Sequence of the second protein:
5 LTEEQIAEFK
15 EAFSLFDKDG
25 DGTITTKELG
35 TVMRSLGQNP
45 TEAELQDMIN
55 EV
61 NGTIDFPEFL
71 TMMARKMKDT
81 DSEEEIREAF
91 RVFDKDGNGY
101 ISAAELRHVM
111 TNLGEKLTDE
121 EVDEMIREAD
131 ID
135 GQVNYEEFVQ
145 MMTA

Contacts between the two chains:
Residue F3604 in the first protein interacts with residue F142 in the second protein (closest heavy-atom distance 3.9 Å).
Residue R3596 in the first protein is in contact with residue E121 in the second protein (closest heavy-atom distance 4.1 Å).
Residue I1993 in the first protein is in contact with residue L113 in the second protein (closest heavy-atom distance 3.4 Å).
Residue C3603 in the first protein is in contact with residue N112 in the second protein (closest heavy-atom distance 3.7 Å).
Residue M3820 in the first protein interacts with residue E115 in the second protein (closest heavy-atom distance 3.2 Å).
Residue I1993 in the first protein is in contact with residue T111 in the second protein (closest heavy-atom distance 3.3 Å).
Residue R3616 in the first protein is in contact with residue E7 in the second protein (closest heavy-atom distance 3.6 Å).
Residue M1949 in the first protein is in contact with residue R91 in the second protein (closest heavy-atom distance 3.3 Å).
Residue E1986 in the first protein interacts with residue H108 in the second protein (closest heavy-atom distance 3.1 Å).
Residue Y2203 in the first protein is in contact with residue P67 in the second protein (closest heavy-atom distance 3.4 Å).
Residue P3613 in the first protein contacts residue E7 in the second protein (closest heavy-atom distance 3.5 Å).
Residue R3596 in the first protein interacts with residue E115 in the second protein (closest heavy-atom distance 3.2 Å).
Residue M1949 in the first protein is in contact with residue K95 in the second protein (closest heavy-atom distance 3.3 Å).
Residue Q1996 in the first protein contacts residue L113 in the second protein (closest heavy-atom distance 4.1 Å).
Residue N2110 in the first protein interacts with residue E7 in the second protein (closest heavy-atom distance 3.5 Å).
Residue R3598 in the first protein is in contact with residue A148 in the second protein (closest heavy-atom distance 3.5 Å).
Residue C1989 in the first protein interacts with residue H108 in the second protein (closest heavy-atom distance 3.7 Å).
Residue F3604 in the first protein is in contact with residue A89 in the second protein (closest heavy-atom distance 3.3 Å).
Residue F3604 in the first protein interacts with residue M110 in the second protein (closest heavy-atom distance 3.7 Å).
Residue C1989 in the first protein interacts with residue E105 in the second protein (closest heavy-atom distance 3.2 Å).
Residue V3601 in the first protein interacts with residue M146 in the second protein (closest heavy-atom distance 3.6 Å).
Residue V3600 in the first protein contacts residue M125 in the second protein (closest heavy-atom distance 4.1 Å).
Residue E1992 in the first protein contacts residue F93 in the second protein (closest heavy-atom distance 3.2 Å).
Residue R3605 in the first protein contacts residue K78 in the second protein (closest heavy-atom distance 3.8 Å).
Residue L1998 in the first protein interacts with residue G114 in the second protein (closest heavy-atom distance 3.7 Å).
Residue A1951 in the first protein interacts with residue K95 in the second protein (closest heavy-atom distance 3.7 Å).
Residue I1993 in the first protein interacts with residue H108 in the second protein (closest heavy-atom distance 3.8 Å).
Residue Y2157 in the first protein contacts residue F66 in the second protein (closest heavy-atom distance 3.2 Å).
Residue E1992 in the first protein interacts with residue K95 in the second protein (closest heavy-atom distance 3.7 Å).
Residue R1994 in the first protein is in contact with residue L113 in the second protein (closest heavy-atom distance 3.8 Å).
Residue V3600 in the first protein interacts with residue M110 in the second protein (closest heavy-atom distance 4.0 Å).
Residue Y2203 in the first protein interacts with residue F66 in the second protein (closest heavy-atom distance 3.2 Å).
Residue F3604 in the first protein is in contact with residue V109 in the second protein (closest heavy-atom distance 3.9 Å).
Residue R2206 in the first protein interacts with residue P67 in the second protein (closest heavy-atom distance 3.4 Å).
Residue Q2158 in the first protein interacts with residue E7 in the second protein (closest heavy-atom distance 2.9 Å).
Residue V3600 in the first protein is in contact with residue E121 in the second protein (closest heavy-atom distance 3.3 Å).
Residue F3604 in the first protein contacts residue F90 in the second protein (closest heavy-atom distance 3.7 Å).
Residue R3605 in the first protein interacts with residue S82 in the second protein (closest heavy-atom distance 3.3 Å).
Residue E1992 in the first protein is in contact with residue V109 in the second protein (closest heavy-atom distance 3.8 Å).
Residue L1997 in the first protein contacts residue L113 in the second protein (closest heavy-atom distance 3.9 Å).
Residue I1993 in the first protein contacts residue N112 in the second protein (closest heavy-atom distance 3.7 Å).
Residue Q1996 in the first protein interacts with residue N112 in the second protein (closest heavy-atom distance 4.0 Å).
Residue M1949 in the first protein contacts residue V92 in the second protein (closest heavy-atom distance 3.6 Å).
Residue K2154 in the first protein contacts residue E15 in the second protein (closest heavy-atom distance 4.0 Å).
Residue K2154 in the first protein is in contact with residue K14 in the second protein (closest heavy-atom distance 3.6 Å).
Residue V3601 in the first protein contacts residue T147 in the second protein (closest heavy-atom distance 3.8 Å).
Residue C3603 in the first protein interacts with residue E115 in the second protein (closest heavy-atom distance 4.1 Å).
Residue G2559 in the first protein interacts with residue A47 in the second protein (closest heavy-atom distance 3.4 Å).
Residue V3600 in the first protein is in contact with residue E115 in the second protein (closest heavy-atom distance 4.1 Å).
Residue K3597 in the first protein interacts with residue M146 in the second protein (closest heavy-atom distance 3.6 Å).
Residue R3605 in the first protein interacts with residue E85 in the second protein (closest heavy-atom distance 2.9 Å).
Residue F3604 in the first protein is in contact with residue N112 in the second protein (closest heavy-atom distance 3.4 Å).
Residue N2152 in the first protein interacts with residue K14 in the second protein (closest heavy-atom distance 3.4 Å).
Residue H3615 in the first protein interacts with residue E7 in the second protein (closest heavy-atom distance 2.4 Å).
Residue Y1945 in the first protein is in contact with residue V92 in the second protein (closest heavy-atom distance 3.6 Å).
Residue A3599 in the first protein contacts residue E115 in the second protein (closest heavy-atom distance 3.3 Å).
Residue Y2157 in the first protein is in contact with residue I10 in the second protein (closest heavy-atom distance 3.7 Å).
Residue Q2158 in the first protein is in contact with residue A11 in the second protein (closest heavy-atom distance 3.4 Å).
Residue K2558 in the first protein is in contact with residue A47 in the second protein (closest heavy-atom distance 3.4 Å).
Residue R3596 in the first protein is in contact with residue L117 in the second protein (closest heavy-atom distance 3.3 Å).

This data describes a binding interaction between two proteins.

Sequence of the first protein:
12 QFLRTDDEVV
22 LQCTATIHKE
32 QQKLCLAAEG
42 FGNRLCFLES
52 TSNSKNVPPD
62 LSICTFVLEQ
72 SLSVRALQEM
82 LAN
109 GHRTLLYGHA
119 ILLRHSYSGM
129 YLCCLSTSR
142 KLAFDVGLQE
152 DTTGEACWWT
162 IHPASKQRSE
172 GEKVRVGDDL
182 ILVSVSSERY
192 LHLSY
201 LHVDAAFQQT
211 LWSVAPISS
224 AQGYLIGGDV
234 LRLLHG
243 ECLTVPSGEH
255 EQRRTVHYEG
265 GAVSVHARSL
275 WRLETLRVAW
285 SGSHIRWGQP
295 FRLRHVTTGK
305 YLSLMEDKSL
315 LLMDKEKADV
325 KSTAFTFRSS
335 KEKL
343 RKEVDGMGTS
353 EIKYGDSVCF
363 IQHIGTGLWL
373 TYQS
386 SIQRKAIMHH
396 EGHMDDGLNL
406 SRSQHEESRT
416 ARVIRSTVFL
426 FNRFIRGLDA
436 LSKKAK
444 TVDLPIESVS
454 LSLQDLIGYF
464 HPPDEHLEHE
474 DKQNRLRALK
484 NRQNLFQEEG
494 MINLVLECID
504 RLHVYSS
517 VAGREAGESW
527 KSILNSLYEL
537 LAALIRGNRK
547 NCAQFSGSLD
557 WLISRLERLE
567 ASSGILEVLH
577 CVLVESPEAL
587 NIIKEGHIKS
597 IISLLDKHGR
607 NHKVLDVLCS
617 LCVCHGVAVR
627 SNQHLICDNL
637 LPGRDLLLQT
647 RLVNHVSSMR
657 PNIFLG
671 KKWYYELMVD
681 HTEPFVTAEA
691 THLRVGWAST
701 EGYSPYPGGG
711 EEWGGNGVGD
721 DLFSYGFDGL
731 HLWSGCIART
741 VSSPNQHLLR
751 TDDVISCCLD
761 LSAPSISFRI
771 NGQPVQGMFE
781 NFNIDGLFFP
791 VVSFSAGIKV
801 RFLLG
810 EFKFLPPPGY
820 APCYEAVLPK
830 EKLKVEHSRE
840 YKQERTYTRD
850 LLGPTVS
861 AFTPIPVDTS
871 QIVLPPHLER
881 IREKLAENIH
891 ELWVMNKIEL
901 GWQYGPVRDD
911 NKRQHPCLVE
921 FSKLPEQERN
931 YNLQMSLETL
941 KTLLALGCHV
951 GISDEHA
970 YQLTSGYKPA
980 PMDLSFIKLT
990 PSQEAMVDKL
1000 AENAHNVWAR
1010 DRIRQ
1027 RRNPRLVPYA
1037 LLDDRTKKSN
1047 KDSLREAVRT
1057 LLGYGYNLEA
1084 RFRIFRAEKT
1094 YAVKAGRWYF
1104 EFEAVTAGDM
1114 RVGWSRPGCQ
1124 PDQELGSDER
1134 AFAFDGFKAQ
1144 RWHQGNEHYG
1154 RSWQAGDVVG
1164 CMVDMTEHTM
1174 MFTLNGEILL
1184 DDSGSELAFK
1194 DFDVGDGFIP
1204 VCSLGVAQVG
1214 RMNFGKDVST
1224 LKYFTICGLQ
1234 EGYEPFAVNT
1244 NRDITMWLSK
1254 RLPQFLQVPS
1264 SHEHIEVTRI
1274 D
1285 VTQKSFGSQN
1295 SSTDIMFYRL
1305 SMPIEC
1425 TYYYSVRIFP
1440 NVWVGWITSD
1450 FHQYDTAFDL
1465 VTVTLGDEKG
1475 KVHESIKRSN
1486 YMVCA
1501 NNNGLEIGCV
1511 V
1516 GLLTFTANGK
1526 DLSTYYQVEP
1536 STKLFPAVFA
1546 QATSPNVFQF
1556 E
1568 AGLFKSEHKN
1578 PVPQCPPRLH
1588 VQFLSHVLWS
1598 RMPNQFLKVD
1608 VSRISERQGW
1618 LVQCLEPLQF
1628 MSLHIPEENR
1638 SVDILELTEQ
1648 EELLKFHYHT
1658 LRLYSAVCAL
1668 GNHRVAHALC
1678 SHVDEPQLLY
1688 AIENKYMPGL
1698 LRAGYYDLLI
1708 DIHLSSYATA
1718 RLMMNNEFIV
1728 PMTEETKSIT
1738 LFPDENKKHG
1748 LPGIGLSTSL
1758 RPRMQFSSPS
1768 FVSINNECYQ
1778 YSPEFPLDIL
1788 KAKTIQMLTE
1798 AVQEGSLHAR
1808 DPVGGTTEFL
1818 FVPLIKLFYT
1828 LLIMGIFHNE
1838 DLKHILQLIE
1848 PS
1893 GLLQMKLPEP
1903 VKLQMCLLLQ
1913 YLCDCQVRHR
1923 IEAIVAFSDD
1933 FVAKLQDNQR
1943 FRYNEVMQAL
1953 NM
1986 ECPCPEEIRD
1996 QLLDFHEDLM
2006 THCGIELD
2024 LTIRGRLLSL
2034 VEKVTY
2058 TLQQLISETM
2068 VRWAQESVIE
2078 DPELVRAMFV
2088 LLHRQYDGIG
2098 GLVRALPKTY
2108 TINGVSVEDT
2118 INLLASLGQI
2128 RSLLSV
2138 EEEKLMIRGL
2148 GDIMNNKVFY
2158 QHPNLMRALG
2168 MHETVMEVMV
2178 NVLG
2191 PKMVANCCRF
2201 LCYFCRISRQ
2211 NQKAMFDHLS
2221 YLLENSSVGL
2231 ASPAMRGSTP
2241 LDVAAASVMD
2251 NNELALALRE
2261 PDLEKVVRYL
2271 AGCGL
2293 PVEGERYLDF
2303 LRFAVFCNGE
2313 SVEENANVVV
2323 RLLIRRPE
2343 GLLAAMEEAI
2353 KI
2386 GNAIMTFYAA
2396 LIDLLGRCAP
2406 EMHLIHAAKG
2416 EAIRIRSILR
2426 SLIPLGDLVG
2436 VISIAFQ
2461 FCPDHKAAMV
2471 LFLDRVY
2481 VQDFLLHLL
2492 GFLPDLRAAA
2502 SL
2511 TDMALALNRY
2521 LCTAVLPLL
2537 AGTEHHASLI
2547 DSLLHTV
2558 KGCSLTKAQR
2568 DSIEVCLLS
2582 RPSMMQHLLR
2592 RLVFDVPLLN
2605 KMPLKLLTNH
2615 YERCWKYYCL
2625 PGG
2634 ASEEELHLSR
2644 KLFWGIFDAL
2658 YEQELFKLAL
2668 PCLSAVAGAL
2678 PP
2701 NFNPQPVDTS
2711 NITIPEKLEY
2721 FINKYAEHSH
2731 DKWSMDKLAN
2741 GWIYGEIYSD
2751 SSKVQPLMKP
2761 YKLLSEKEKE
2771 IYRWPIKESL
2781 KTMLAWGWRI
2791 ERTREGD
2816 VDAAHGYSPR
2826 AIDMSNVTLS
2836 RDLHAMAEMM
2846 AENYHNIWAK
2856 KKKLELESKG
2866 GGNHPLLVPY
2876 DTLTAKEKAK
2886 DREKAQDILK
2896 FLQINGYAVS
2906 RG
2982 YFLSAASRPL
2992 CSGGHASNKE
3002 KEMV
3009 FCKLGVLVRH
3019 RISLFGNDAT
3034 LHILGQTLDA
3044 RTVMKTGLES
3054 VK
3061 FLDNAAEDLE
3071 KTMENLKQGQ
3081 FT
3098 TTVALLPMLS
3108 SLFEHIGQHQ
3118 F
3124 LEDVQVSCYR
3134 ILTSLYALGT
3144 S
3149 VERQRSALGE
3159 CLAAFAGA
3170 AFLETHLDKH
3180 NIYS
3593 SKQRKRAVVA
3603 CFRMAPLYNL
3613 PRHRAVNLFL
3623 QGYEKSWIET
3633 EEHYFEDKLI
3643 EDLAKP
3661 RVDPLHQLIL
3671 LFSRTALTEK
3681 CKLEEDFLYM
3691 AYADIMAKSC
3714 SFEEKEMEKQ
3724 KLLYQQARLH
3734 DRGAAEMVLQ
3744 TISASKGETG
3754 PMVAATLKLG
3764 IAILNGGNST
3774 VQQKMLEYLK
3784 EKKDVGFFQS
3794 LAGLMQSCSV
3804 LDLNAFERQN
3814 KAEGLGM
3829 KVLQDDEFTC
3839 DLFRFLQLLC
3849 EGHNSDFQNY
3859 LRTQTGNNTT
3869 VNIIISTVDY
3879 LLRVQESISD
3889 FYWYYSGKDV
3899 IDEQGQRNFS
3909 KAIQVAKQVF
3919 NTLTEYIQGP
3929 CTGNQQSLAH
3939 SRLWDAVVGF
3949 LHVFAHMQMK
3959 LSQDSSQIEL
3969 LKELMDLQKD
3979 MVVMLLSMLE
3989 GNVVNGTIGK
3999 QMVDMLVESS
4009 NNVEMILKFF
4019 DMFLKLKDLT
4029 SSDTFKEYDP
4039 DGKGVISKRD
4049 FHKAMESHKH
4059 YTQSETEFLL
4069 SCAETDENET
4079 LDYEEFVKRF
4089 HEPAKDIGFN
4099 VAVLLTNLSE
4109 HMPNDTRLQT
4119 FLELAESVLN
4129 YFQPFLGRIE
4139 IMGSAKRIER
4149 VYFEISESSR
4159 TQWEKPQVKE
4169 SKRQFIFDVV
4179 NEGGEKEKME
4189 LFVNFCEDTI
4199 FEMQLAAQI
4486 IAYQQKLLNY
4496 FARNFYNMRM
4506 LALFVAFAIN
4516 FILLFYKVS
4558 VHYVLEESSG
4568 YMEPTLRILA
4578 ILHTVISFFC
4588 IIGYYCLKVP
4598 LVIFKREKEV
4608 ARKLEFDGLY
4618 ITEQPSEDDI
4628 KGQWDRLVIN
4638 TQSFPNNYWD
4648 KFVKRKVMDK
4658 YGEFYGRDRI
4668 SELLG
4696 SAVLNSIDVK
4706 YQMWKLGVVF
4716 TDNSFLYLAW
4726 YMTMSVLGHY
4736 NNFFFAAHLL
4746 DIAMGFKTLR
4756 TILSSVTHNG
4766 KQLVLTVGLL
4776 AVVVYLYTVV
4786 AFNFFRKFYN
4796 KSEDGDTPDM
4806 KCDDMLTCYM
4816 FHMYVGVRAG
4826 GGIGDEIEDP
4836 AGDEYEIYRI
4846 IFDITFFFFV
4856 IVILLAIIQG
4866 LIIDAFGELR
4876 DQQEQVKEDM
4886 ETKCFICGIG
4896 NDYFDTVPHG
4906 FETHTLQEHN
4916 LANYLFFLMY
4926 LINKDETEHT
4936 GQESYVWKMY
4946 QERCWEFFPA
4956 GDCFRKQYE